Sequence of the second protein:
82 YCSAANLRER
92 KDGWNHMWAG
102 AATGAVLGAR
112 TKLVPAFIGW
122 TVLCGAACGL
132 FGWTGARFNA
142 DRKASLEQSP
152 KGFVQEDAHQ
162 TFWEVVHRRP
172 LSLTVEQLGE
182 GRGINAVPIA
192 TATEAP

Residue-level contacts at the interface:
Residue L628 in the first protein is in contact with residue C129 in the second protein (closest heavy-atom distance 4.6 Å).
Residue T624 in the first protein interacts with residue F132 in the second protein (closest heavy-atom distance 4.4 Å).
Residue I625 in the first protein contacts residue G94 in the second protein (closest heavy-atom distance 4.9 Å).
Residue I625 in the first protein interacts with residue R91 in the second protein (closest heavy-atom distance 4.1 Å).
Residue T624 in the first protein is in contact with residue F139 in the second protein (closest heavy-atom distance 4.7 Å).
Residue L629 in the first protein interacts with residue E90 in the second protein (closest heavy-atom distance 4.5 Å).
Residue L595 in the first protein contacts residue W121 in the second protein (closest heavy-atom distance 4.9 Å).
Residue L628 in the first protein is in contact with residue C125 in the second protein (closest heavy-atom distance 4.4 Å).
Residue S627 in the first protein contacts residue F139 in the second protein (closest heavy-atom distance 4.1 Å).
Residue I625 in the first protein is in contact with residue E90 in the second protein (closest heavy-atom distance 3.9 Å).
Residue T624 in the first protein contacts residue C129 in the second protein (closest heavy-atom distance 4.7 Å).
Residue I621 in the first protein interacts with residue M98 in the second protein (closest heavy-atom distance 4.7 Å).
Residue I621 in the first protein contacts residue G94 in the second protein (closest heavy-atom distance 4.9 Å).
Residue L587 in the first protein is in contact with residue L124 in the second protein (closest heavy-atom distance 3.7 Å).

The following describes two proteins that form a bound complex.

Sequence of the first protein:
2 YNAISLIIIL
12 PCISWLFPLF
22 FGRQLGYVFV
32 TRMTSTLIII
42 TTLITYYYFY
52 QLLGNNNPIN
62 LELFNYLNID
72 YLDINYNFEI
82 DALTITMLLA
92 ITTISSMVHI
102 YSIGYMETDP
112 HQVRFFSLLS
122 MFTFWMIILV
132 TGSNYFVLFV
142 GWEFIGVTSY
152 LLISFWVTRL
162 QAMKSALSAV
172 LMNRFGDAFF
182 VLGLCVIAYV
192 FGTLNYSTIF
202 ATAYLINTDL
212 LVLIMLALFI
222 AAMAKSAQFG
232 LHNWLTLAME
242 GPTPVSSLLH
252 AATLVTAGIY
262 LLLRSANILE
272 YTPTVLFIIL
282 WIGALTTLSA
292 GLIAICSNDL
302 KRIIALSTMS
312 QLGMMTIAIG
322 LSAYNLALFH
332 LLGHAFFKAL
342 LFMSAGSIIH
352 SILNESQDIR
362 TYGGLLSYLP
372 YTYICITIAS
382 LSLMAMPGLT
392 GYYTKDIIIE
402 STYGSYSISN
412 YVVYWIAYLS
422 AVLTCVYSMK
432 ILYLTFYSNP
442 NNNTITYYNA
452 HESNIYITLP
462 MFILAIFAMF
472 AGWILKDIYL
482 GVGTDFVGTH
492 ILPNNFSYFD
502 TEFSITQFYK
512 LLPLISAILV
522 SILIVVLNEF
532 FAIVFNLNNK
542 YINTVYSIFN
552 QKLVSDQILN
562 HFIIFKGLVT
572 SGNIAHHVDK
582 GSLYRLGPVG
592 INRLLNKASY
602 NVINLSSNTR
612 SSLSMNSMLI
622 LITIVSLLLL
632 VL